Sequence of chain B:
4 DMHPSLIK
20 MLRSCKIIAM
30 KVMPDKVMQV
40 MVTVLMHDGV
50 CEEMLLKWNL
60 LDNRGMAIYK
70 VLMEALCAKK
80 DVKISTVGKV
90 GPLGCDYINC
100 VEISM

The following describes two proteins that form a bound complex.

Sequence of chain A:
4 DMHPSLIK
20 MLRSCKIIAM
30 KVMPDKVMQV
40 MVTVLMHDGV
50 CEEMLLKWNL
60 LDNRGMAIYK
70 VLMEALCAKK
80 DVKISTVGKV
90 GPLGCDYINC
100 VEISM

Contacts between the two chains:
Residue D61 in chain A contacts residue N62 in chain B (closest heavy-atom distance 4.3 Å).
Residue L75 in chain A contacts residue S103 in chain B (closest heavy-atom distance 4.0 Å).
Residue K78 in chain A contacts residue K79 in chain B (closest heavy-atom distance 3.8 Å).
Residue L75 in chain A contacts residue K79 in chain B (closest heavy-atom distance 4.1 Å).
Residue E73 in chain A is in contact with residue E73 in chain B (closest heavy-atom distance 2.7 Å).
Residue M72 in chain A is in contact with residue I102 in chain B (closest heavy-atom distance 4.2 Å).
Residue K30 in chain A is in contact with residue C99 in chain B (closest heavy-atom distance 4.3 Å).
Residue D34 in chain A interacts with residue K56 in chain B (closest heavy-atom distance 2.6 Å).
Residue M65 in chain A is in contact with residue A66 in chain B (closest heavy-atom distance 4.3 Å).
Residue D34 in chain A is in contact with residue W57 in chain B (closest heavy-atom distance 3.5 Å).
Residue M29 in chain A interacts with residue V100 in chain B (closest heavy-atom distance 4.1 Å).
Residue K30 in chain A is in contact with residue E101 in chain B (closest heavy-atom distance 3.8 Å).
Residue V31 in chain A is in contact with residue V100 in chain B (closest heavy-atom distance 2.8 Å).
Residue C76 in chain A interacts with residue I102 in chain B (closest heavy-atom distance 4.1 Å).
Residue L75 in chain A is in contact with residue I102 in chain B (closest heavy-atom distance 3.8 Å).
Residue K78 in chain A contacts residue M104 in chain B (closest heavy-atom distance 3.2 Å).
Residue M29 in chain A contacts residue E101 in chain B (closest heavy-atom distance 3.5 Å).
Residue L59 in chain A interacts with residue A66 in chain B (closest heavy-atom distance 4.1 Å).
Residue K30 in chain A interacts with residue V100 in chain B (closest heavy-atom distance 3.7 Å).
Residue L44 in chain A interacts with residue P7 in chain B (closest heavy-atom distance 3.8 Å).
Residue M72 in chain A interacts with residue E73 in chain B (closest heavy-atom distance 3.9 Å).
Residue P33 in chain A is in contact with residue W57 in chain B (closest heavy-atom distance 3.8 Å).
Residue K79 in chain A contacts residue M104 in chain B (closest heavy-atom distance 4.0 Å).
Residue L44 in chain A interacts with residue S8 in chain B (closest heavy-atom distance 3.8 Å).
Residue A28 in chain A is in contact with residue S103 in chain B (closest heavy-atom distance 4.0 Å).
Residue C50 in chain A is in contact with residue P7 in chain B (closest heavy-atom distance 3.3 Å).
Residue P33 in chain A contacts residue I67 in chain B (closest heavy-atom distance 3.8 Å).
Residue K30 in chain A interacts with residue L21 in chain B (closest heavy-atom distance 4.0 Å).
Residue M65 in chain A contacts residue N62 in chain B (closest heavy-atom distance 3.6 Å).
Residue A74 in chain A is in contact with residue M104 in chain B (closest heavy-atom distance 3.7 Å).
Residue I27 in chain A contacts residue P7 in chain B (closest heavy-atom distance 3.8 Å).
Residue V31 in chain A contacts residue I67 in chain B (closest heavy-atom distance 3.9 Å).
Residue V31 in chain A interacts with residue N98 in chain B (closest heavy-atom distance 4.4 Å).
Residue Y68 in chain A contacts residue V70 in chain B (closest heavy-atom distance 3.6 Å).
Residue I27 in chain A contacts residue M104 in chain B (closest heavy-atom distance 2.8 Å).
Residue G48 in chain A is in contact with residue P7 in chain B (closest heavy-atom distance 3.0 Å).
Residue L59 in chain A is in contact with residue N62 in chain B (closest heavy-atom distance 3.5 Å).
Residue Y68 in chain A is in contact with residue A66 in chain B (closest heavy-atom distance 3.0 Å).
Residue M32 in chain A interacts with residue C99 in chain B (closest heavy-atom distance 4.0 Å).
Residue P33 in chain A interacts with residue N98 in chain B (closest heavy-atom distance 3.5 Å).
Residue I27 in chain A contacts residue S8 in chain B (closest heavy-atom distance 4.1 Å).
Residue A28 in chain A is in contact with residue I102 in chain B (closest heavy-atom distance 3.3 Å).
Residue L75 in chain A interacts with residue M104 in chain B (closest heavy-atom distance 3.6 Å).
Residue N62 in chain A is in contact with residue N62 in chain B (closest heavy-atom distance 3.6 Å).
Residue M29 in chain A is in contact with residue I102 in chain B (closest heavy-atom distance 2.9 Å).
Residue D34 in chain A contacts residue N98 in chain B (closest heavy-atom distance 2.7 Å).
Residue V31 in chain A interacts with residue V70 in chain B (closest heavy-atom distance 4.4 Å).
Residue C76 in chain A interacts with residue E73 in chain B (closest heavy-atom distance 3.9 Å).
Residue A28 in chain A interacts with residue I10 in chain B (closest heavy-atom distance 3.6 Å).
Residue K69 in chain A is in contact with residue K69 in chain B (closest heavy-atom distance 2.6 Å).
Residue M72 in chain A contacts residue V70 in chain B (closest heavy-atom distance 3.5 Å).
Residue M65 in chain A is in contact with residue M65 in chain B (closest heavy-atom distance 4.2 Å).
Residue I27 in chain A is in contact with residue S103 in chain B (closest heavy-atom distance 3.4 Å).
Residue P33 in chain A interacts with residue R63 in chain B (closest heavy-atom distance 3.5 Å).
Residue V31 in chain A contacts residue C99 in chain B (closest heavy-atom distance 3.4 Å).
Residue L60 in chain A is in contact with residue R63 in chain B (closest heavy-atom distance 3.8 Å).
Residue M65 in chain A contacts residue K69 in chain B (closest heavy-atom distance 3.1 Å).
Residue K25 in chain A interacts with residue M104 in chain B (closest heavy-atom distance 4.1 Å).
Residue L60 in chain A interacts with residue N62 in chain B (closest heavy-atom distance 3.1 Å).
Residue I26 in chain A interacts with residue M104 in chain B (closest heavy-atom distance 3.6 Å).